Contacts between the two chains:
Residue N98 in the first protein is in contact with residue S28 in the second protein (closest heavy-atom distance 3.1 Å).
Residue P206 in the first protein interacts with residue F16 in the second protein (closest heavy-atom distance 3.3 Å).
Residue P206 in the first protein contacts residue P15 in the second protein (closest heavy-atom distance 3.7 Å).
Residue P211 in the first protein contacts residue S28 in the second protein (closest heavy-atom distance 4.5 Å).
Residue P206 in the first protein contacts residue A18 in the second protein (closest heavy-atom distance 4.0 Å).
Residue V265 in the first protein is in contact with residue L45 in the second protein (closest heavy-atom distance 4.1 Å).
Residue Q96 in the first protein interacts with residue L27 in the second protein (closest heavy-atom distance 4.9 Å).
Residue G210 in the first protein contacts residue R24 in the second protein (closest heavy-atom distance 4.8 Å).
Residue N99 in the first protein is in contact with residue L30 in the second protein (closest heavy-atom distance 3.6 Å).
Residue T101 in the first protein is in contact with residue P32 in the second protein (closest heavy-atom distance 4.6 Å).
Residue N99 in the first protein contacts residue F29 in the second protein (closest heavy-atom distance 4.9 Å).
Residue N99 in the first protein contacts residue S28 in the second protein (closest heavy-atom distance 2.7 Å).
Residue V265 in the first protein interacts with residue F16 in the second protein (closest heavy-atom distance 4.4 Å).
Residue L263 in the first protein interacts with residue F13 in the second protein (closest heavy-atom distance 4.3 Å).
Residue L263 in the first protein is in contact with residue L27 in the second protein (closest heavy-atom distance 5.0 Å).
Residue N98 in the first protein contacts residue F29 in the second protein (closest heavy-atom distance 4.9 Å).
Residue L208 in the first protein is in contact with residue R24 in the second protein (closest heavy-atom distance 4.7 Å).
Residue L207 in the first protein is in contact with residue P15 in the second protein (closest heavy-atom distance 3.5 Å).
Residue D275 in the first protein interacts with residue N49 in the second protein (closest heavy-atom distance 4.8 Å).
Residue F274 in the first protein is in contact with residue R48 in the second protein (closest heavy-atom distance 4.3 Å).
Residue V265 in the first protein is in contact with residue P15 in the second protein (closest heavy-atom distance 3.6 Å).
Residue G210 in the first protein contacts residue L25 in the second protein (closest heavy-atom distance 4.1 Å).
Residue A273 in the first protein contacts residue R48 in the second protein (closest heavy-atom distance 3.7 Å).
Residue L204 in the first protein contacts residue F16 in the second protein (closest heavy-atom distance 4.6 Å).
Residue N98 in the first protein is in contact with residue R35 in the second protein (closest heavy-atom distance 4.7 Å).
Residue P206 in the first protein interacts with residue S17 in the second protein (closest heavy-atom distance 4.1 Å).
Residue Q260 in the first protein is in contact with residue R35 in the second protein (closest heavy-atom distance 3.1 Å).
Residue Q96 in the first protein interacts with residue R24 in the second protein (closest heavy-atom distance 2.2 Å).
Residue G266 in the first protein contacts residue F16 in the second protein (closest heavy-atom distance 4.5 Å).
Residue Y276 in the first protein contacts residue F16 in the second protein (closest heavy-atom distance 4.8 Å).
Residue L207 in the first protein contacts residue R24 in the second protein (closest heavy-atom distance 2.7 Å).
Residue D275 in the first protein contacts residue F16 in the second protein (closest heavy-atom distance 3.6 Å).
Residue P206 in the first protein contacts residue R24 in the second protein (closest heavy-atom distance 4.1 Å).
Residue V209 in the first protein interacts with residue L25 in the second protein (closest heavy-atom distance 3.7 Å).
Residue N98 in the first protein contacts residue L30 in the second protein (closest heavy-atom distance 3.4 Å).
Residue A273 in the first protein is in contact with residue F16 in the second protein (closest heavy-atom distance 4.8 Å).
Residue N98 in the first protein is in contact with residue L27 in the second protein (closest heavy-atom distance 3.5 Å).
Residue S257 in the first protein contacts residue S36 in the second protein (closest heavy-atom distance 4.8 Å).
Residue K261 in the first protein contacts residue R35 in the second protein (closest heavy-atom distance 4.6 Å).
Residue L263 in the first protein interacts with residue T43 in the second protein (closest heavy-atom distance 3.8 Å).
Residue K261 in the first protein interacts with residue P32 in the second protein (closest heavy-atom distance 3.4 Å).
Residue V209 in the first protein interacts with residue K21 in the second protein (closest heavy-atom distance 4.0 Å).
Residue Q203 in the first protein contacts residue F16 in the second protein (closest heavy-atom distance 3.3 Å).
Residue N98 in the first protein interacts with residue P31 in the second protein (closest heavy-atom distance 5.0 Å).
Residue Q203 in the first protein contacts residue R48 in the second protein (closest heavy-atom distance 4.1 Å).
Residue N99 in the first protein interacts with residue P32 in the second protein (closest heavy-atom distance 3.6 Å).
Residue L263 in the first protein is in contact with residue L45 in the second protein (closest heavy-atom distance 3.8 Å).
Residue L207 in the first protein interacts with residue F16 in the second protein (closest heavy-atom distance 3.6 Å).
Residue D275 in the first protein interacts with residue P47 in the second protein (closest heavy-atom distance 4.8 Å).
Residue Y276 in the first protein contacts residue L45 in the second protein (closest heavy-atom distance 4.7 Å).
Residue V209 in the first protein interacts with residue R24 in the second protein (closest heavy-atom distance 2.6 Å).
Residue L264 in the first protein is in contact with residue L45 in the second protein (closest heavy-atom distance 3.3 Å).
Residue N99 in the first protein contacts residue P31 in the second protein (closest heavy-atom distance 4.7 Å).
Residue F274 in the first protein contacts residue F16 in the second protein (closest heavy-atom distance 3.3 Å).
Residue V212 in the first protein contacts residue R24 in the second protein (closest heavy-atom distance 4.5 Å).
Residue D275 in the first protein contacts residue R48 in the second protein (closest heavy-atom distance 3.7 Å).
Residue V265 in the first protein is in contact with residue R24 in the second protein (closest heavy-atom distance 3.3 Å).

Sequence of the second protein:
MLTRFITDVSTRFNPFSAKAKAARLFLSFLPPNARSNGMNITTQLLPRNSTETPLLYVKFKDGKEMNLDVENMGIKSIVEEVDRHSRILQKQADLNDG

This data describes a binding interaction between two proteins.

Sequence of the first protein:
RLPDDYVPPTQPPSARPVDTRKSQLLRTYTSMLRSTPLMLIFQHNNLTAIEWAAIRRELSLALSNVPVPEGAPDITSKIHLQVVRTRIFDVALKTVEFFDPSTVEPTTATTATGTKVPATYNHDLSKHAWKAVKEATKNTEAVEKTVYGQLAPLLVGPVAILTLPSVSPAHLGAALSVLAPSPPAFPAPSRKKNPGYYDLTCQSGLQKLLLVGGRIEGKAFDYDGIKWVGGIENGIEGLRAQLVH